Sequence of chain A:
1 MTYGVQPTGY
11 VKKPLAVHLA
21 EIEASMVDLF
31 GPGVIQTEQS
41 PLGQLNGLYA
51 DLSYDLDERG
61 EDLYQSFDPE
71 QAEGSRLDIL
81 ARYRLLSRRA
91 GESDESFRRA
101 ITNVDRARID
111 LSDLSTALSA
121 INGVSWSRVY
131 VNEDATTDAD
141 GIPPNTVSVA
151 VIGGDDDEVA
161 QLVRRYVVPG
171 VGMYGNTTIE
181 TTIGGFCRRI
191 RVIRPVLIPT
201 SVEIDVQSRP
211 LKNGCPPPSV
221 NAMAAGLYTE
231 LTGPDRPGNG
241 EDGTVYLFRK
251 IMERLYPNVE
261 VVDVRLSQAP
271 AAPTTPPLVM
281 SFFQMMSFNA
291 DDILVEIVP

This data describes a binding interaction between two proteins.

Interface contacts:
Residue D28 in chain A contacts residue E75 in chain B (closest heavy-atom distance 3.3 Å).
Residue G31 in chain A interacts with residue L89 in chain B (closest heavy-atom distance 4.6 Å).
Residue D28 in chain A contacts residue K91 in chain B (closest heavy-atom distance 4.4 Å).
Residue P32 in chain A interacts with residue L87 in chain B (closest heavy-atom distance 4.0 Å).
Residue L29 in chain A interacts with residue E75 in chain B (closest heavy-atom distance 4.8 Å).
Residue P32 in chain A contacts residue L89 in chain B (closest heavy-atom distance 4.4 Å).

Sequence of chain B:
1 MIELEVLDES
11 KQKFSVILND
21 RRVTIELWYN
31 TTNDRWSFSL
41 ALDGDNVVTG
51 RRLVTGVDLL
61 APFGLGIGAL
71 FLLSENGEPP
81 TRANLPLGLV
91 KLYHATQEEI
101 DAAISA